Sequence of chain A:
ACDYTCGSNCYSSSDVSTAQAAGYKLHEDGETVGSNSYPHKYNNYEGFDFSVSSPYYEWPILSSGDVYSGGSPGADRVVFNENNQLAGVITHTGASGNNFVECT

This data describes a binding interaction between two proteins.

Interface contacts:
Residue T104 in chain A is in contact with residue E31 in chain B (closest heavy-atom distance 4.2 Å).
Residue T5 in chain A interacts with residue S69 in chain B (closest heavy-atom distance 4.9 Å).
Residue D49 in chain A contacts residue K25 in chain B (closest heavy-atom distance 4.1 Å).
Residue C2 in chain A contacts residue S69 in chain B (closest heavy-atom distance 4.7 Å).
Residue E102 in chain A interacts with residue E31 in chain B (closest heavy-atom distance 4.6 Å).
Residue T104 in chain A interacts with residue V33 in chain B (closest heavy-atom distance 3.7 Å).
Residue T104 in chain A interacts with residue T32 in chain B (closest heavy-atom distance 5.0 Å).
Residue T104 in chain A contacts residue S69 in chain B (closest heavy-atom distance 4.2 Å).

Sequence of chain B:
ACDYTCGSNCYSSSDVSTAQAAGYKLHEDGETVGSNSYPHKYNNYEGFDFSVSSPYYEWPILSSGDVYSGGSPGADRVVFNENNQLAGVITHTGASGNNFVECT